Interface contacts:
Residue Q922 in the first protein is in contact with residue E54 in the second protein (closest heavy-atom distance 4.9 Å).
Residue D925 in the first protein is in contact with residue T53 in the second protein (closest heavy-atom distance 4.2 Å).
Residue D925 in the first protein contacts residue E54 in the second protein (closest heavy-atom distance 3.7 Å).

This data describes a binding interaction between two proteins.

Sequence of the second protein:
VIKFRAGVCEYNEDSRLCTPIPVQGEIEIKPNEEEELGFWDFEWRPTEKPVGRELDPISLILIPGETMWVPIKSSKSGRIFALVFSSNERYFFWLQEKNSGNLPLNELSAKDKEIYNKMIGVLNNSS

Sequence of the first protein:
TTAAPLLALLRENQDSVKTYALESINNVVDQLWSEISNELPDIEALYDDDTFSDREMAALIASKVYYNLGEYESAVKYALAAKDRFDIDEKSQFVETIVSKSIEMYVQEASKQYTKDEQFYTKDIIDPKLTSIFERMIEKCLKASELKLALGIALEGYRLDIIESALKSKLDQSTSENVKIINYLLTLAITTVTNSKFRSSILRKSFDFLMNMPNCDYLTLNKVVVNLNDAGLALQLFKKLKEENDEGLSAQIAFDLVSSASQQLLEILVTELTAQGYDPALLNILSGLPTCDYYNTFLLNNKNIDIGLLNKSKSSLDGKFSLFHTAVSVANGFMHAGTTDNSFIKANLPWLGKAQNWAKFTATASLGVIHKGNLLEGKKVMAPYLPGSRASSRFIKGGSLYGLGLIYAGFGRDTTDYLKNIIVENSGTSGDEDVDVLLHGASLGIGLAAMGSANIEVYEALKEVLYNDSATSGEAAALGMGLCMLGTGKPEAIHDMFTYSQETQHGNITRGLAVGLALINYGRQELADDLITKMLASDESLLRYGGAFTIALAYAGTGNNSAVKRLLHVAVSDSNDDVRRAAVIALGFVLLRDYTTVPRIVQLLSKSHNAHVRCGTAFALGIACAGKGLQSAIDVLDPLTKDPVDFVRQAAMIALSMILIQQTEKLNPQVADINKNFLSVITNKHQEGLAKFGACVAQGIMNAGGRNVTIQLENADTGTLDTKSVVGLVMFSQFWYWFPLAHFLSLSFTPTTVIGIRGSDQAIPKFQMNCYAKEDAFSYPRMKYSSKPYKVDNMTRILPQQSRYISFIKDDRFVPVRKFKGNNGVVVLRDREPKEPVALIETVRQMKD